Sequence of the second protein:
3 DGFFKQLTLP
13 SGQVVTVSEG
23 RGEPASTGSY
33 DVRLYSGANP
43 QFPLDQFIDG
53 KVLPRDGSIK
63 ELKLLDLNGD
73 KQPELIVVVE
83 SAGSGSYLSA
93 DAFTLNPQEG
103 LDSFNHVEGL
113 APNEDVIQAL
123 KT

These two protein chains interact to form a complex.

Sequence of the first protein:
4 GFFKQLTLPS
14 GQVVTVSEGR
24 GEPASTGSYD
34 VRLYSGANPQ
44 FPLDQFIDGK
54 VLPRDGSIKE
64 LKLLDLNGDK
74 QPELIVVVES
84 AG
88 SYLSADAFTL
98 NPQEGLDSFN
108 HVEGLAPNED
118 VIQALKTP

Contacts between the two chains:
Residue S31 in the second protein is in contact with residue F49 in the first protein (closest heavy-atom distance 3.6 Å).
Residue F49 in the second protein interacts with residue S31 in the first protein (closest heavy-atom distance 3.5 Å).
Residue R35 in the second protein is in contact with residue S31 in the first protein (closest heavy-atom distance 2.8 Å).
Residue E21 in the second protein interacts with residue R35 in the first protein (closest heavy-atom distance 4.2 Å).
Residue R23 in the second protein is in contact with residue F6 in the first protein (closest heavy-atom distance 3.5 Å).
Residue S31 in the second protein contacts residue R35 in the first protein (closest heavy-atom distance 2.7 Å).
Residue L46 in the second protein contacts residue P26 in the first protein (closest heavy-atom distance 3.5 Å).
Residue E25 in the second protein interacts with residue L46 in the first protein (closest heavy-atom distance 4.2 Å).
Residue D33 in the second protein interacts with residue V54 in the first protein (closest heavy-atom distance 4.6 Å).
Residue V54 in the second protein interacts with residue V54 in the first protein (closest heavy-atom distance 3.7 Å).
Residue L46 in the second protein interacts with residue G24 in the first protein (closest heavy-atom distance 3.8 Å).
Residue D33 in the second protein interacts with residue D33 in the first protein (closest heavy-atom distance 4.5 Å).
Residue Y37 in the second protein interacts with residue E25 in the first protein (closest heavy-atom distance 2.6 Å).
Residue F6 in the second protein contacts residue R23 in the first protein (closest heavy-atom distance 3.5 Å).
Residue E25 in the second protein interacts with residue F49 in the first protein (closest heavy-atom distance 4.4 Å).
Residue L55 in the second protein contacts residue F49 in the first protein (closest heavy-atom distance 4.0 Å).
Residue P26 in the second protein interacts with residue L46 in the first protein (closest heavy-atom distance 3.5 Å).
Residue R23 in the second protein contacts residue Y37 in the first protein (closest heavy-atom distance 4.6 Å).
Residue S31 in the second protein interacts with residue Y37 in the first protein (closest heavy-atom distance 4.2 Å).
Residue R35 in the second protein interacts with residue E25 in the first protein (closest heavy-atom distance 4.0 Å).
Residue L46 in the second protein is in contact with residue R23 in the first protein (closest heavy-atom distance 3.6 Å).
Residue V54 in the second protein contacts residue K53 in the first protein (closest heavy-atom distance 3.8 Å).
Residue R35 in the second protein contacts residue D33 in the first protein (closest heavy-atom distance 3.0 Å).
Residue D51 in the second protein interacts with residue V54 in the first protein (closest heavy-atom distance 4.6 Å).
Residue G24 in the second protein interacts with residue L46 in the first protein (closest heavy-atom distance 3.5 Å).
Residue F49 in the second protein contacts residue G30 in the first protein (closest heavy-atom distance 3.6 Å).
Residue D47 in the second protein is in contact with residue P26 in the first protein (closest heavy-atom distance 3.3 Å).
Residue K53 in the second protein interacts with residue V54 in the first protein (closest heavy-atom distance 3.7 Å).
Residue R35 in the second protein is in contact with residue Y32 in the first protein (closest heavy-atom distance 3.4 Å).
Residue G4 in the second protein interacts with residue R23 in the first protein (closest heavy-atom distance 3.9 Å).
Residue G52 in the second protein contacts residue V54 in the first protein (closest heavy-atom distance 3.6 Å).
Residue Y37 in the second protein is in contact with residue S31 in the first protein (closest heavy-atom distance 4.3 Å).
Residue D33 in the second protein interacts with residue R35 in the first protein (closest heavy-atom distance 3.0 Å).
Residue S20 in the second protein interacts with residue R35 in the first protein (closest heavy-atom distance 3.9 Å).
Residue V54 in the second protein contacts residue R35 in the first protein (closest heavy-atom distance 3.9 Å).
Residue P56 in the second protein contacts residue F49 in the first protein (closest heavy-atom distance 3.9 Å).
Residue E25 in the second protein contacts residue Y37 in the first protein (closest heavy-atom distance 2.6 Å).
Residue F49 in the second protein contacts residue P56 in the first protein (closest heavy-atom distance 4.0 Å).
Residue T29 in the second protein contacts residue D47 in the first protein (closest heavy-atom distance 3.9 Å).
Residue G22 in the second protein interacts with residue R35 in the first protein (closest heavy-atom distance 3.7 Å).
Residue F49 in the second protein contacts residue L55 in the first protein (closest heavy-atom distance 4.1 Å).
Residue V54 in the second protein interacts with residue D33 in the first protein (closest heavy-atom distance 4.5 Å).
Residue F49 in the second protein contacts residue E25 in the first protein (closest heavy-atom distance 4.2 Å).
Residue R35 in the second protein contacts residue R35 in the first protein (closest heavy-atom distance 4.6 Å).
Residue V54 in the second protein contacts residue F49 in the first protein (closest heavy-atom distance 3.6 Å).
Residue E25 in the second protein contacts residue R35 in the first protein (closest heavy-atom distance 4.1 Å).
Residue D47 in the second protein is in contact with residue T29 in the first protein (closest heavy-atom distance 3.8 Å).
Residue D3 in the second protein contacts residue R23 in the first protein (closest heavy-atom distance 3.6 Å).
Residue L46 in the second protein interacts with residue E25 in the first protein (closest heavy-atom distance 4.1 Å).
Residue V54 in the second protein is in contact with residue G52 in the first protein (closest heavy-atom distance 3.7 Å).
Residue R35 in the second protein is in contact with residue V54 in the first protein (closest heavy-atom distance 3.9 Å).
Residue Y32 in the second protein contacts residue R35 in the first protein (closest heavy-atom distance 3.3 Å).
Residue P26 in the second protein contacts residue D47 in the first protein (closest heavy-atom distance 3.1 Å).
Residue R35 in the second protein is in contact with residue G22 in the first protein (closest heavy-atom distance 3.7 Å).
Residue Y37 in the second protein is in contact with residue R23 in the first protein (closest heavy-atom distance 4.5 Å).
Residue R35 in the second protein is in contact with residue E21 in the first protein (closest heavy-atom distance 4.3 Å).
Residue F49 in the second protein contacts residue V54 in the first protein (closest heavy-atom distance 3.7 Å).
Residue R23 in the second protein contacts residue L46 in the first protein (closest heavy-atom distance 3.5 Å).
Residue R35 in the second protein interacts with residue S20 in the first protein (closest heavy-atom distance 3.9 Å).
Residue G30 in the second protein is in contact with residue F49 in the first protein (closest heavy-atom distance 3.7 Å).